Residue-level contacts at the interface:
Residue S12 in chain A is in contact with residue Q13 in chain B (closest heavy-atom distance 4.1 Å).
Residue Q64 in chain A is in contact with residue R51 in chain B (closest heavy-atom distance 4.1 Å).
Residue A46 in chain A is in contact with residue M31 in chain B (closest heavy-atom distance 3.8 Å).
Residue S12 in chain A contacts residue S14 in chain B (closest heavy-atom distance 2.8 Å).
Residue R43 in chain A is in contact with residue E26 in chain B (closest heavy-atom distance 2.8 Å).
Residue N78 in chain A is in contact with residue S65 in chain B (closest heavy-atom distance 3.4 Å).
Residue M49 in chain A is in contact with residue N34 in chain B (closest heavy-atom distance 3.0 Å).
Residue P11 in chain A interacts with residue Q18 in chain B (closest heavy-atom distance 2.6 Å).
Residue M32 in chain A contacts residue L17 in chain B (closest heavy-atom distance 4.2 Å).
Residue S12 in chain A interacts with residue K15 in chain B (closest heavy-atom distance 2.8 Å).
Residue P11 in chain A contacts residue S14 in chain B (closest heavy-atom distance 4.2 Å).
Residue I39 in chain A is in contact with residue T20 in chain B (closest heavy-atom distance 3.8 Å).
Residue R43 in chain A interacts with residue V27 in chain B (closest heavy-atom distance 4.1 Å).
Residue G40 in chain A contacts residue Q23 in chain B (closest heavy-atom distance 3.8 Å).
Residue I47 in chain A interacts with residue I30 in chain B (closest heavy-atom distance 3.4 Å).
Residue R43 in chain A interacts with residue I30 in chain B (closest heavy-atom distance 3.8 Å).
Residue I53 in chain A contacts residue K37 in chain B (closest heavy-atom distance 3.1 Å).
Residue P11 in chain A contacts residue K15 in chain B (closest heavy-atom distance 3.2 Å).
Residue I39 in chain A is in contact with residue Q23 in chain B (closest heavy-atom distance 4.2 Å).
Residue I53 in chain A is in contact with residue V38 in chain B (closest heavy-atom distance 3.6 Å).
Residue P11 in chain A is in contact with residue L17 in chain B (closest heavy-atom distance 3.4 Å).
Residue Q56 in chain A interacts with residue R41 in chain B (closest heavy-atom distance 3.2 Å).
Residue G50 in chain A is in contact with residue K37 in chain B (closest heavy-atom distance 4.2 Å).
Residue A46 in chain A contacts residue I30 in chain B (closest heavy-atom distance 3.8 Å).
Residue I39 in chain A interacts with residue V27 in chain B (closest heavy-atom distance 4.1 Å).
Residue G54 in chain A contacts residue K37 in chain B (closest heavy-atom distance 3.5 Å).
Residue N78 in chain A interacts with residue F62 in chain B (closest heavy-atom distance 3.1 Å).
Residue N70 in chain A contacts residue L55 in chain B (closest heavy-atom distance 3.5 Å).
Residue Y15 in chain A contacts residue R16 in chain B (closest heavy-atom distance 3.3 Å).
Residue L85 in chain A is in contact with residue L69 in chain B (closest heavy-atom distance 3.3 Å).
Residue I63 in chain A is in contact with residue L48 in chain B (closest heavy-atom distance 3.3 Å).
Residue M49 in chain A interacts with residue M31 in chain B (closest heavy-atom distance 3.9 Å).
Residue S36 in chain A is in contact with residue T20 in chain B (closest heavy-atom distance 3.3 Å).
Residue V60 in chain A interacts with residue K44 in chain B (closest heavy-atom distance 3.5 Å).
Residue E71 in chain A contacts residue L55 in chain B (closest heavy-atom distance 3.6 Å).
Residue G50 in chain A interacts with residue N34 in chain B (closest heavy-atom distance 3.0 Å).
Residue N57 in chain A contacts residue E40 in chain B (closest heavy-atom distance 4.0 Å).
Residue I39 in chain A contacts residue V24 in chain B (closest heavy-atom distance 3.0 Å).
Residue I74 in chain A contacts residue F62 in chain B (closest heavy-atom distance 4.0 Å).
Residue S12 in chain A interacts with residue R16 in chain B (closest heavy-atom distance 3.1 Å).
Residue A81 in chain A interacts with residue F62 in chain B (closest heavy-atom distance 4.2 Å).
Residue A81 in chain A is in contact with residue S65 in chain B (closest heavy-atom distance 3.4 Å).
Residue A46 in chain A is in contact with residue N34 in chain B (closest heavy-atom distance 2.5 Å).
Residue N57 in chain A contacts residue K44 in chain B (closest heavy-atom distance 4.1 Å).
Residue Y15 in chain A contacts residue L17 in chain B (closest heavy-atom distance 3.9 Å).
Residue E68 in chain A interacts with residue R51 in chain B (closest heavy-atom distance 2.7 Å).
Residue I74 in chain A is in contact with residue G58 in chain B (closest heavy-atom distance 2.6 Å).
Residue N57 in chain A interacts with residue K37 in chain B (closest heavy-atom distance 3.6 Å).
Residue N57 in chain A interacts with residue R41 in chain B (closest heavy-atom distance 2.7 Å).
Residue S13 in chain A interacts with residue R16 in chain B (closest heavy-atom distance 3.8 Å).
Residue D75 in chain A contacts residue G58 in chain B (closest heavy-atom distance 4.1 Å).
Residue A67 in chain A contacts residue L55 in chain B (closest heavy-atom distance 3.0 Å).
Residue P11 in chain A is in contact with residue R16 in chain B (closest heavy-atom distance 3.5 Å).
Residue Y15 in chain A contacts residue T20 in chain B (closest heavy-atom distance 3.6 Å).
Residue L42 in chain A contacts residue V27 in chain B (closest heavy-atom distance 4.3 Å).
Residue N78 in chain A interacts with residue Q61 in chain B (closest heavy-atom distance 2.9 Å).
Residue D61 in chain A contacts residue K44 in chain B (closest heavy-atom distance 3.0 Å).
Residue A77 in chain A interacts with residue F62 in chain B (closest heavy-atom distance 3.3 Å).
Residue A46 in chain A is in contact with residue V27 in chain B (closest heavy-atom distance 4.1 Å).
Residue G14 in chain A contacts residue R16 in chain B (closest heavy-atom distance 4.0 Å).

This data describes a binding interaction between two proteins.

Sequence of chain B:
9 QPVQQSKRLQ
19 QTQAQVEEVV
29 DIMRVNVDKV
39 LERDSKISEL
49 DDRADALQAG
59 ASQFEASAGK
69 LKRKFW

Sequence of chain A:
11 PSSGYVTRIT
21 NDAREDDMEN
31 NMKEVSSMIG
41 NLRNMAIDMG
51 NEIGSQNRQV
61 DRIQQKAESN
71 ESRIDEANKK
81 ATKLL